Sequence of chain B:
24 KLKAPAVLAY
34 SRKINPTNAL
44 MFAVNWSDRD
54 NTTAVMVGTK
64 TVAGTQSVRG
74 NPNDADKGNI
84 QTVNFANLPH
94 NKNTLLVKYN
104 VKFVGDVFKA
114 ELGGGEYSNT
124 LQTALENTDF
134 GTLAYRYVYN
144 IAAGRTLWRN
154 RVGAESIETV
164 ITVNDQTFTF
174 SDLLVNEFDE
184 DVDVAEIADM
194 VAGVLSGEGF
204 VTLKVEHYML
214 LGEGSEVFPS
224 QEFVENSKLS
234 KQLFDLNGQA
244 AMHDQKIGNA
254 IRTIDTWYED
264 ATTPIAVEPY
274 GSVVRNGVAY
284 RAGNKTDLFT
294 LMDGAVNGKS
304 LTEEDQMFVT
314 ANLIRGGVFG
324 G

This data describes a binding interaction between two proteins.

Contacts between the two chains:
Residue P272 in chain B interacts with residue W94 in chain A (closest heavy-atom distance 3.9 Å).
Residue R35 in chain B contacts residue R146 in chain A (closest heavy-atom distance 4.1 Å).
Residue D247 in chain B contacts residue D34 in chain A (closest heavy-atom distance 4.6 Å).
Residue F237 in chain B interacts with residue R81 in chain A (closest heavy-atom distance 3.5 Å).
Residue H246 in chain B is in contact with residue R81 in chain A (closest heavy-atom distance 3.6 Å).
Residue A27 in chain B contacts residue R97 in chain A (closest heavy-atom distance 3.7 Å).
Residue G324 in chain B interacts with residue D96 in chain A (closest heavy-atom distance 3.5 Å).
Residue V227 in chain B interacts with residue T87 in chain A (closest heavy-atom distance 3.8 Å).
Residue K105 in chain B is in contact with residue N143 in chain A (closest heavy-atom distance 3.6 Å).
Residue N38 in chain B interacts with residue T151 in chain A (closest heavy-atom distance 4.2 Å).
Residue D247 in chain B is in contact with residue R81 in chain A (closest heavy-atom distance 2.8 Å).
Residue P272 in chain B interacts with residue Q95 in chain A (closest heavy-atom distance 4.7 Å).
Residue F226 in chain B interacts with residue K91 in chain A (closest heavy-atom distance 3.9 Å).
Residue V277 in chain B interacts with residue N106 in chain A (closest heavy-atom distance 3.3 Å).
Residue Q235 in chain B contacts residue G82 in chain A (closest heavy-atom distance 4.2 Å).
Residue N240 in chain B contacts residue K77 in chain A (closest heavy-atom distance 3.9 Å).
Residue V277 in chain B interacts with residue N105 in chain A (closest heavy-atom distance 3.6 Å).
Residue L239 in chain B is in contact with residue D116 in chain A (closest heavy-atom distance 4.7 Å).
Residue N103 in chain B interacts with residue S154 in chain A (closest heavy-atom distance 4.2 Å).
Residue Y273 in chain B is in contact with residue D96 in chain A (closest heavy-atom distance 3.5 Å).
Residue G323 in chain B interacts with residue D96 in chain A (closest heavy-atom distance 3.0 Å).
Residue E228 in chain B is in contact with residue N86 in chain A (closest heavy-atom distance 2.8 Å).
Residue G280 in chain B contacts residue N104 in chain A (closest heavy-atom distance 3.9 Å).
Residue Y273 in chain B interacts with residue N99 in chain A (closest heavy-atom distance 3.8 Å).
Residue V277 in chain B interacts with residue W94 in chain A (closest heavy-atom distance 3.8 Å).
Residue Y273 in chain B is in contact with residue R97 in chain A (closest heavy-atom distance 3.4 Å).
Residue V227 in chain B interacts with residue F85 in chain A (closest heavy-atom distance 3.6 Å).
Residue F292 in chain B is in contact with residue R97 in chain A (closest heavy-atom distance 3.6 Å).
Residue Y273 in chain B is in contact with residue G100 in chain A (closest heavy-atom distance 4.3 Å).
Residue A285 in chain B is in contact with residue G100 in chain A (closest heavy-atom distance 4.2 Å).
Residue N41 in chain B is in contact with residue D34 in chain A (closest heavy-atom distance 3.3 Å).
Residue V227 in chain B is in contact with residue S83 in chain A (closest heavy-atom distance 3.7 Å).
Residue Q235 in chain B contacts residue S83 in chain A (closest heavy-atom distance 4.5 Å).
Residue K231 in chain B interacts with residue F85 in chain A (closest heavy-atom distance 4.2 Å).
Residue L115 in chain B contacts residue R220 in chain A (closest heavy-atom distance 4.0 Å).
Residue S275 in chain B interacts with residue A103 in chain A (closest heavy-atom distance 4.1 Å).
Residue A282 in chain B interacts with residue N104 in chain A (closest heavy-atom distance 3.6 Å).
Residue F226 in chain B is in contact with residue V89 in chain A (closest heavy-atom distance 3.5 Å).
Residue Q248 in chain B is in contact with residue T90 in chain A (closest heavy-atom distance 4.6 Å).
Residue D247 in chain B interacts with residue G35 in chain A (closest heavy-atom distance 4.3 Å).
Residue N41 in chain B is in contact with residue D116 in chain A (closest heavy-atom distance 3.4 Å).
Residue F203 in chain B contacts residue N143 in chain A (closest heavy-atom distance 3.2 Å).
Residue F322 in chain B interacts with residue Q95 in chain A (closest heavy-atom distance 4.3 Å).
Residue V277 in chain B contacts residue N104 in chain A (closest heavy-atom distance 4.4 Å).
Residue R278 in chain B interacts with residue K91 in chain A (closest heavy-atom distance 4.1 Å).
Residue T40 in chain B interacts with residue D34 in chain A (closest heavy-atom distance 3.9 Å).
Residue N240 in chain B contacts residue E79 in chain A (closest heavy-atom distance 3.9 Å).
Residue Q248 in chain B interacts with residue R81 in chain A (closest heavy-atom distance 3.8 Å).
Residue V321 in chain B is in contact with residue Q95 in chain A (closest heavy-atom distance 3.7 Å).
Residue V107 in chain B interacts with residue T144 in chain A (closest heavy-atom distance 4.6 Å).
Residue E228 in chain B is in contact with residue F85 in chain A (closest heavy-atom distance 3.6 Å).
Residue Y273 in chain B interacts with residue G98 in chain A (closest heavy-atom distance 4.3 Å).
Residue F203 in chain B is in contact with residue N140 in chain A (closest heavy-atom distance 4.4 Å).
Residue G323 in chain B interacts with residue Q95 in chain A (closest heavy-atom distance 4.5 Å).
Residue N103 in chain B is in contact with residue A153 in chain A (closest heavy-atom distance 4.4 Å).
Residue V281 in chain B interacts with residue N104 in chain A (closest heavy-atom distance 4.5 Å).
Residue V227 in chain B contacts residue N86 in chain A (closest heavy-atom distance 3.1 Å).
Residue N41 in chain B contacts residue R81 in chain A (closest heavy-atom distance 3.7 Å).
Residue F226 in chain B contacts residue I109 in chain A (closest heavy-atom distance 4.2 Å).
Residue F203 in chain B interacts with residue T144 in chain A (closest heavy-atom distance 4.1 Å).

Sequence of chain A:
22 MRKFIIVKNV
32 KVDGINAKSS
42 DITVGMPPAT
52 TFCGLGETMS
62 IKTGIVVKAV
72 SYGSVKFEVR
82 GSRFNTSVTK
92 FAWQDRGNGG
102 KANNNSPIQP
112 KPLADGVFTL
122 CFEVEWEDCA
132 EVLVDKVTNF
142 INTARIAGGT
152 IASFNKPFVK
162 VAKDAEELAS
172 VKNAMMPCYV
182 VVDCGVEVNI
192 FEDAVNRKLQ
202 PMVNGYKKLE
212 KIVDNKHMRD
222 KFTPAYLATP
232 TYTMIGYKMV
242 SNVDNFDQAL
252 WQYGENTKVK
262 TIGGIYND